Sequence of protein 1:
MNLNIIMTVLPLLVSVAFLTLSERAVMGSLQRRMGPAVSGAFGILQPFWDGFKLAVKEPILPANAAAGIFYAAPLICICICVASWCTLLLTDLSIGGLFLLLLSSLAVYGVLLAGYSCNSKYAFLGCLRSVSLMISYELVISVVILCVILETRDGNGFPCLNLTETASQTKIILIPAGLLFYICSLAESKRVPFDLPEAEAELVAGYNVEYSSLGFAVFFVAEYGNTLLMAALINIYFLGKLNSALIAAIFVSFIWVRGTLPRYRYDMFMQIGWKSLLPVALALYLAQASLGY

Residue-level contacts at the interface:
Residue F18 in protein 1 contacts residue I11 in protein 2 (closest heavy-atom distance 3.5 Å).
Residue F18 in protein 1 interacts with residue V12 in protein 2 (closest heavy-atom distance 3.5 Å).
Residue T164 in protein 1 is in contact with residue N37 in protein 2 (closest heavy-atom distance 3.2 Å).
Residue F18 in protein 1 contacts residue S8 in protein 2 (closest heavy-atom distance 4.2 Å).
Residue V252 in protein 1 is in contact with residue Y9 in protein 2 (closest heavy-atom distance 3.5 Å).
Residue S244 in protein 1 interacts with residue S13 in protein 2 (closest heavy-atom distance 2.6 Å).
Residue T8 in protein 1 interacts with residue I23 in protein 2 (closest heavy-atom distance 4.1 Å).
Residue F158 in protein 1 interacts with residue D41 in protein 2 (closest heavy-atom distance 3.0 Å).
Residue A245 in protein 1 contacts residue S13 in protein 2 (closest heavy-atom distance 4.1 Å).
Residue N4 in protein 1 interacts with residue Y26 in protein 2 (closest heavy-atom distance 3.5 Å).
Residue L89 in protein 1 interacts with residue I23 in protein 2 (closest heavy-atom distance 3.8 Å).
Residue L12 in protein 1 is in contact with residue W16 in protein 2 (closest heavy-atom distance 3.8 Å).
Residue L90 in protein 1 interacts with residue I23 in protein 2 (closest heavy-atom distance 4.1 Å).
Residue S244 in protein 1 interacts with residue W16 in protein 2 (closest heavy-atom distance 3.1 Å).
Residue M7 in protein 1 interacts with residue A22 in protein 2 (closest heavy-atom distance 4.1 Å).
Residue N162 in protein 1 interacts with residue N39 in protein 2 (closest heavy-atom distance 2.9 Å).
Residue S15 in protein 1 interacts with residue V12 in protein 2 (closest heavy-atom distance 3.3 Å).
Residue D154 in protein 1 contacts residue N39 in protein 2 (closest heavy-atom distance 2.9 Å).
Residue W85 in protein 1 is in contact with residue W16 in protein 2 (closest heavy-atom distance 3.8 Å).
Residue A245 in protein 1 interacts with residue Y9 in protein 2 (closest heavy-atom distance 3.2 Å).
Residue L3 in protein 1 interacts with residue Y26 in protein 2 (closest heavy-atom distance 3.3 Å).
Residue N162 in protein 1 interacts with residue N37 in protein 2 (closest heavy-atom distance 2.6 Å).
Residue I247 in protein 1 is in contact with residue F20 in protein 2 (closest heavy-atom distance 3.9 Å).
Residue D92 in protein 1 is in contact with residue N37 in protein 2 (closest heavy-atom distance 3.5 Å).
Residue L228 in protein 1 interacts with residue W16 in protein 2 (closest heavy-atom distance 3.1 Å).
Residue S244 in protein 1 is in contact with residue F20 in protein 2 (closest heavy-atom distance 4.0 Å).
Residue S94 in protein 1 is in contact with residue N39 in protein 2 (closest heavy-atom distance 3.1 Å).
Residue A25 in protein 1 interacts with residue Y4 in protein 2 (closest heavy-atom distance 3.8 Å).
Residue N2 in protein 1 contacts residue Y26 in protein 2 (closest heavy-atom distance 4.2 Å).
Residue L19 in protein 1 interacts with residue V12 in protein 2 (closest heavy-atom distance 3.6 Å).
Residue E165 in protein 1 is in contact with residue Q38 in protein 2 (closest heavy-atom distance 3.5 Å).
Residue M7 in protein 1 is in contact with residue Y26 in protein 2 (closest heavy-atom distance 4.0 Å).
Residue S244 in protein 1 is in contact with residue A17 in protein 2 (closest heavy-atom distance 3.4 Å).
Residue A248 in protein 1 interacts with residue Y9 in protein 2 (closest heavy-atom distance 3.3 Å).
Residue A249 in protein 1 interacts with residue Y9 in protein 2 (closest heavy-atom distance 3.4 Å).
Residue L90 in protein 1 contacts residue Q27 in protein 2 (closest heavy-atom distance 3.3 Å).
Residue V26 in protein 1 is in contact with residue A5 in protein 2 (closest heavy-atom distance 3.7 Å).
Residue P11 in protein 1 is in contact with residue W16 in protein 2 (closest heavy-atom distance 3.9 Å).
Residue S22 in protein 1 interacts with residue Y9 in protein 2 (closest heavy-atom distance 3.7 Å).
Residue P11 in protein 1 is in contact with residue G19 in protein 2 (closest heavy-atom distance 3.9 Å).
Residue S22 in protein 1 contacts residue S8 in protein 2 (closest heavy-atom distance 2.5 Å).
Residue S244 in protein 1 is in contact with residue V12 in protein 2 (closest heavy-atom distance 4.0 Å).
Residue D92 in protein 1 interacts with residue K40 in protein 2 (closest heavy-atom distance 2.7 Å).
Residue M7 in protein 1 contacts residue I23 in protein 2 (closest heavy-atom distance 4.0 Å).
Residue L90 in protein 1 is in contact with residue W36 in protein 2 (closest heavy-atom distance 3.9 Å).
Residue V14 in protein 1 interacts with residue A15 in protein 2 (closest heavy-atom distance 4.2 Å).
Residue L242 in protein 1 contacts residue F20 in protein 2 (closest heavy-atom distance 3.6 Å).
Residue D92 in protein 1 contacts residue W36 in protein 2 (closest heavy-atom distance 3.8 Å).
Residue N4 in protein 1 is in contact with residue Q27 in protein 2 (closest heavy-atom distance 3.3 Å).
Residue N162 in protein 1 interacts with residue Q38 in protein 2 (closest heavy-atom distance 3.3 Å).
Residue M7 in protein 1 interacts with residue G19 in protein 2 (closest heavy-atom distance 4.1 Å).
Residue A25 in protein 1 contacts residue A5 in protein 2 (closest heavy-atom distance 4.0 Å).
Residue G35 in protein 1 interacts with residue Y4 in protein 2 (closest heavy-atom distance 3.8 Å).
Residue S15 in protein 1 is in contact with residue W16 in protein 2 (closest heavy-atom distance 2.9 Å).
Residue L89 in protein 1 is in contact with residue W36 in protein 2 (closest heavy-atom distance 3.9 Å).
Residue P11 in protein 1 is in contact with residue A15 in protein 2 (closest heavy-atom distance 4.2 Å).
Residue L89 in protein 1 contacts residue F20 in protein 2 (closest heavy-atom distance 3.5 Å).
Residue C160 in protein 1 interacts with residue N39 in protein 2 (closest heavy-atom distance 3.8 Å).
Residue L89 in protein 1 interacts with residue W16 in protein 2 (closest heavy-atom distance 3.8 Å).
Residue T8 in protein 1 contacts residue W16 in protein 2 (closest heavy-atom distance 4.1 Å).

Sequence of protein 2:
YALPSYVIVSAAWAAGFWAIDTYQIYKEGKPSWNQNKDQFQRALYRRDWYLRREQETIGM

These two protein chains interact to form a complex.